Sequence of the first protein:
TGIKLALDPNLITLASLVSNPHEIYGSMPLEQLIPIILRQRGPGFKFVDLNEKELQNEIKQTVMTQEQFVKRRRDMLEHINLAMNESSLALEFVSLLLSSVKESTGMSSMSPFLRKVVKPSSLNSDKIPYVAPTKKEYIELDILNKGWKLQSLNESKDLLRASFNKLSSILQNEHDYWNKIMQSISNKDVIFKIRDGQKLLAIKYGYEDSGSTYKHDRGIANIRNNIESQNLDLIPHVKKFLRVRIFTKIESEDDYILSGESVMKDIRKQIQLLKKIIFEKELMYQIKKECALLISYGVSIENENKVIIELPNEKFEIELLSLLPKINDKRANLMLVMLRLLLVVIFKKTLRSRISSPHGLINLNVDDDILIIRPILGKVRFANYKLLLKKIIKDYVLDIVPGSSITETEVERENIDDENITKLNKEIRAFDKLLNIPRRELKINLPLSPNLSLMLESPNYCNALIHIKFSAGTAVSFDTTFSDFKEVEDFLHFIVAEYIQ

This data describes a binding interaction between two proteins.

Residue-level contacts at the interface:
Residue D22 in the first protein contacts residue L101 in the second protein (closest heavy-atom distance 4.5 Å).
Residue I17 in the first protein contacts residue D95 in the second protein (closest heavy-atom distance 3.8 Å).
Residue I17 in the first protein interacts with residue I94 in the second protein (closest heavy-atom distance 3.7 Å).
Residue L19 in the first protein contacts residue I94 in the second protein (closest heavy-atom distance 3.7 Å).
Residue A20 in the first protein interacts with residue Q98 in the second protein (closest heavy-atom distance 2.8 Å).
Residue I17 in the first protein is in contact with residue L91 in the second protein (closest heavy-atom distance 4.7 Å).
Residue L21 in the first protein is in contact with residue L101 in the second protein (closest heavy-atom distance 4.5 Å).
Residue A20 in the first protein is in contact with residue L101 in the second protein (closest heavy-atom distance 3.4 Å).
Residue K18 in the first protein is in contact with residue Q98 in the second protein (closest heavy-atom distance 4.3 Å).
Residue L19 in the first protein is in contact with residue Q98 in the second protein (closest heavy-atom distance 3.6 Å).

Sequence of the second protein:
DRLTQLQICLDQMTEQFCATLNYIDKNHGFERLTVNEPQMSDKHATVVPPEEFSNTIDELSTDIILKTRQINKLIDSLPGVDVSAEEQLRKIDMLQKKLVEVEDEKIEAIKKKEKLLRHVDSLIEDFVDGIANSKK